Sequence of the second protein:
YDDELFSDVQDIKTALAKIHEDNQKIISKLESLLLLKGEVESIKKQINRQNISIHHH

The following describes two proteins that form a bound complex.

Sequence of the first protein:
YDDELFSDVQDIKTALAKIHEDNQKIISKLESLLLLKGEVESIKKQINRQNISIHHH

Contacts between the two chains:
Residue K22 in the second protein is in contact with residue H24 in the first protein (closest heavy-atom distance 4.3 Å).
Residue L9 in the second protein interacts with residue V13 in the first protein (closest heavy-atom distance 4.5 Å).
Residue N27 in the second protein is in contact with residue N27 in the first protein (closest heavy-atom distance 4.4 Å).
Residue D26 in the second protein is in contact with residue N27 in the first protein (closest heavy-atom distance 3.3 Å).
Residue D26 in the second protein is in contact with residue Q28 in the first protein (closest heavy-atom distance 4.9 Å).
Residue L9 in the second protein interacts with residue L9 in the first protein (closest heavy-atom distance 4.2 Å).
Residue L37 in the second protein contacts residue L34 in the first protein (closest heavy-atom distance 3.8 Å).
Residue D26 in the second protein interacts with residue I31 in the first protein (closest heavy-atom distance 4.5 Å).
Residue V44 in the second protein interacts with residue V44 in the first protein (closest heavy-atom distance 4.8 Å).
Residue A19 in the second protein interacts with residue L20 in the first protein (closest heavy-atom distance 4.1 Å).
Residue L9 in the second protein interacts with residue Y5 in the first protein (closest heavy-atom distance 3.6 Å).
Residue I23 in the second protein is in contact with residue H24 in the first protein (closest heavy-atom distance 4.6 Å).
Residue L40 in the second protein interacts with residue V44 in the first protein (closest heavy-atom distance 3.7 Å).
Residue Q50 in the second protein interacts with residue K48 in the first protein (closest heavy-atom distance 3.0 Å).
Residue I16 in the second protein interacts with residue K17 in the first protein (closest heavy-atom distance 4.3 Å).
Residue K33 in the second protein is in contact with residue E35 in the first protein (closest heavy-atom distance 2.9 Å).
Residue L37 in the second protein contacts residue L38 in the first protein (closest heavy-atom distance 3.9 Å).
Residue Q54 in the second protein is in contact with residue N55 in the first protein (closest heavy-atom distance 2.9 Å).
Residue K29 in the second protein is in contact with residue I31 in the first protein (closest heavy-atom distance 4.7 Å).
Residue I30 in the second protein is in contact with residue N27 in the first protein (closest heavy-atom distance 3.6 Å).
Residue D15 in the second protein is in contact with residue K17 in the first protein (closest heavy-atom distance 3.1 Å).
Residue I30 in the second protein is in contact with residue I30 in the first protein (closest heavy-atom distance 3.6 Å).
Residue I47 in the second protein contacts residue V44 in the first protein (closest heavy-atom distance 3.7 Å).
Residue I30 in the second protein contacts residue L34 in the first protein (closest heavy-atom distance 4.0 Å).
Residue D12 in the second protein is in contact with residue K17 in the first protein (closest heavy-atom distance 2.7 Å).
Residue D12 in the second protein is in contact with residue Q14 in the first protein (closest heavy-atom distance 4.6 Å).
Residue Q54 in the second protein contacts residue I51 in the first protein (closest heavy-atom distance 3.8 Å).
Residue I16 in the second protein interacts with residue V13 in the first protein (closest heavy-atom distance 4.1 Å).
Residue D6 in the second protein is in contact with residue Y5 in the first protein (closest heavy-atom distance 4.1 Å).
Residue Q50 in the second protein is in contact with residue I51 in the first protein (closest heavy-atom distance 3.5 Å).
Residue K33 in the second protein interacts with residue L34 in the first protein (closest heavy-atom distance 4.1 Å).
Residue L40 in the second protein contacts residue L37 in the first protein (closest heavy-atom distance 4.8 Å).
Residue L20 in the second protein interacts with residue L20 in the first protein (closest heavy-atom distance 3.4 Å).
Residue Q54 in the second protein contacts residue Q54 in the first protein (closest heavy-atom distance 2.8 Å).
Residue I16 in the second protein is in contact with residue L20 in the first protein (closest heavy-atom distance 3.9 Å).
Residue I47 in the second protein interacts with residue I47 in the first protein (closest heavy-atom distance 3.9 Å).
Residue D26 in the second protein interacts with residue H24 in the first protein (closest heavy-atom distance 3.7 Å).
Residue L37 in the second protein is in contact with residue L37 in the first protein (closest heavy-atom distance 3.7 Å).
Residue D12 in the second protein is in contact with residue F10 in the first protein (closest heavy-atom distance 3.7 Å).
Residue I30 in the second protein is in contact with residue I31 in the first protein (closest heavy-atom distance 3.8 Å).
Residue I23 in the second protein contacts residue I23 in the first protein (closest heavy-atom distance 4.0 Å).
Residue I47 in the second protein interacts with residue K48 in the first protein (closest heavy-atom distance 5.0 Å).
Residue L40 in the second protein contacts residue K41 in the first protein (closest heavy-atom distance 4.3 Å).
Residue Q50 in the second protein interacts with residue N52 in the first protein (closest heavy-atom distance 3.8 Å).
Residue K33 in the second protein contacts residue L38 in the first protein (closest heavy-atom distance 4.0 Å).
Residue I16 in the second protein contacts residue I16 in the first protein (closest heavy-atom distance 3.9 Å).
Residue L40 in the second protein interacts with residue L40 in the first protein (closest heavy-atom distance 4.1 Å).
Residue S36 in the second protein interacts with residue K41 in the first protein (closest heavy-atom distance 2.9 Å).
Residue I51 in the second protein interacts with residue I51 in the first protein (closest heavy-atom distance 4.0 Å).
Residue S36 in the second protein contacts residue L38 in the first protein (closest heavy-atom distance 4.1 Å).
Residue D12 in the second protein interacts with residue Y5 in the first protein (closest heavy-atom distance 2.8 Å).
Residue E8 in the second protein interacts with residue Y5 in the first protein (closest heavy-atom distance 3.8 Å).
Residue I23 in the second protein interacts with residue L20 in the first protein (closest heavy-atom distance 3.7 Å).
Residue D12 in the second protein is in contact with residue V13 in the first protein (closest heavy-atom distance 3.8 Å).
Residue K33 in the second protein contacts residue I31 in the first protein (closest heavy-atom distance 4.2 Å).
Residue I23 in the second protein is in contact with residue N27 in the first protein (closest heavy-atom distance 3.5 Å).
Residue I47 in the second protein interacts with residue I51 in the first protein (closest heavy-atom distance 4.2 Å).
Residue E43 in the second protein contacts residue V44 in the first protein (closest heavy-atom distance 4.0 Å).
Residue L34 in the second protein contacts residue L34 in the first protein (closest heavy-atom distance 3.6 Å).